Sequence of the second protein:
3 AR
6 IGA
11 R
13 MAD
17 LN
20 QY

Interface contacts:
Residue R80 in the first protein interacts with residue R11 in the second protein (closest heavy-atom distance 3.8 Å).
Residue G86 in the first protein is in contact with residue L17 in the second protein (closest heavy-atom distance 4.0 Å).
Residue Q69 in the first protein contacts residue A3 in the second protein (closest heavy-atom distance 4.9 Å).
Residue Q59 in the first protein interacts with residue I6 in the second protein (closest heavy-atom distance 4.1 Å).
Residue V74 in the first protein interacts with residue R4 in the second protein (closest heavy-atom distance 4.8 Å).
Residue G86 in the first protein contacts residue Y21 in the second protein (closest heavy-atom distance 4.3 Å).
Residue L60 in the first protein contacts residue I6 in the second protein (closest heavy-atom distance 3.6 Å).
Residue E44 in the first protein interacts with residue Q20 in the second protein (closest heavy-atom distance 2.8 Å).
Residue F45 in the first protein is in contact with residue M13 in the second protein (closest heavy-atom distance 3.5 Å).
Residue L142 in the first protein is in contact with residue Y21 in the second protein (closest heavy-atom distance 4.0 Å).
Residue G86 in the first protein is in contact with residue N18 in the second protein (closest heavy-atom distance 3.5 Å).
Residue L78 in the first protein interacts with residue G7 in the second protein (closest heavy-atom distance 3.9 Å).
Residue Y49 in the first protein contacts residue L17 in the second protein (closest heavy-atom distance 3.1 Å).
Residue R87 in the first protein contacts residue D15 in the second protein (closest heavy-atom distance 2.8 Å).
Residue E77 in the first protein contacts residue R4 in the second protein (closest heavy-atom distance 2.5 Å).
Residue D81 in the first protein interacts with residue R11 in the second protein (closest heavy-atom distance 4.0 Å).
Residue W85 in the first protein is in contact with residue N18 in the second protein (closest heavy-atom distance 3.6 Å).
Residue Q73 in the first protein contacts residue R4 in the second protein (closest heavy-atom distance 4.0 Å).
Residue E77 in the first protein interacts with residue R11 in the second protein (closest heavy-atom distance 2.5 Å).
Residue R87 in the first protein contacts residue A14 in the second protein (closest heavy-atom distance 3.6 Å).
Residue E44 in the first protein is in contact with residue L17 in the second protein (closest heavy-atom distance 4.8 Å).
Residue G86 in the first protein is in contact with residue A14 in the second protein (closest heavy-atom distance 3.6 Å).
Residue L78 in the first protein interacts with residue R11 in the second protein (closest heavy-atom distance 3.3 Å).
Residue F53 in the first protein interacts with residue M13 in the second protein (closest heavy-atom distance 3.9 Å).
Residue A90 in the first protein interacts with residue A14 in the second protein (closest heavy-atom distance 3.9 Å).
Residue V89 in the first protein interacts with residue L17 in the second protein (closest heavy-atom distance 3.8 Å).
Residue V74 in the first protein is in contact with residue I6 in the second protein (closest heavy-atom distance 4.1 Å).
Residue Y49 in the first protein is in contact with residue M13 in the second protein (closest heavy-atom distance 3.5 Å).
Residue E77 in the first protein interacts with residue G7 in the second protein (closest heavy-atom distance 3.7 Å).
Residue F45 in the first protein contacts residue A14 in the second protein (closest heavy-atom distance 4.2 Å).
Residue E44 in the first protein is in contact with residue Y21 in the second protein (closest heavy-atom distance 4.4 Å).
Residue Y143 in the first protein interacts with residue Y21 in the second protein (closest heavy-atom distance 4.0 Å).
Residue L78 in the first protein contacts residue A14 in the second protein (closest heavy-atom distance 4.1 Å).
Residue L56 in the first protein interacts with residue M13 in the second protein (closest heavy-atom distance 3.9 Å).
Residue L56 in the first protein interacts with residue I6 in the second protein (closest heavy-atom distance 3.9 Å).
Residue N84 in the first protein is in contact with residue D15 in the second protein (closest heavy-atom distance 3.1 Å).
Residue R80 in the first protein interacts with residue R4 in the second protein (closest heavy-atom distance 4.2 Å).
Residue N84 in the first protein is in contact with residue N18 in the second protein (closest heavy-atom distance 3.2 Å).
Residue F139 in the first protein is in contact with residue Y21 in the second protein (closest heavy-atom distance 3.6 Å).
Residue A41 in the first protein is in contact with residue Y21 in the second protein (closest heavy-atom distance 3.5 Å).
Residue W85 in the first protein interacts with residue Y21 in the second protein (closest heavy-atom distance 3.9 Å).
Residue F45 in the first protein contacts residue L17 in the second protein (closest heavy-atom distance 3.5 Å).
Residue V74 in the first protein interacts with residue A3 in the second protein (closest heavy-atom distance 3.4 Å).
Residue R87 in the first protein is in contact with residue R11 in the second protein (closest heavy-atom distance 3.7 Å).
Residue A52 in the first protein contacts residue M13 in the second protein (closest heavy-atom distance 4.1 Å).
Residue S70 in the first protein is in contact with residue A3 in the second protein (closest heavy-atom distance 3.8 Å).
Residue V74 in the first protein is in contact with residue G7 in the second protein (closest heavy-atom distance 3.7 Å).
Residue E77 in the first protein contacts residue A8 in the second protein (closest heavy-atom distance 3.4 Å).
Residue N84 in the first protein interacts with residue A14 in the second protein (closest heavy-atom distance 4.4 Å).
Residue Q73 in the first protein contacts residue A3 in the second protein (closest heavy-atom distance 3.2 Å).
Residue F79 in the first protein is in contact with residue R11 in the second protein (closest heavy-atom distance 4.9 Å).
Residue V89 in the first protein contacts residue Y21 in the second protein (closest heavy-atom distance 4.0 Å).
Residue L142 in the first protein is in contact with residue Q20 in the second protein (closest heavy-atom distance 4.4 Å).

The following describes two proteins that form a bound complex.

Sequence of the first protein:
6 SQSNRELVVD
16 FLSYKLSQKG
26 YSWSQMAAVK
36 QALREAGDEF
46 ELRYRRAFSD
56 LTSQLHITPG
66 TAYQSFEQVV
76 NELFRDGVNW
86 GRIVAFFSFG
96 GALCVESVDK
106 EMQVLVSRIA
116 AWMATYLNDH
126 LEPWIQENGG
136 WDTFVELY